This data describes a binding interaction between two proteins.

Sequence of protein 1:
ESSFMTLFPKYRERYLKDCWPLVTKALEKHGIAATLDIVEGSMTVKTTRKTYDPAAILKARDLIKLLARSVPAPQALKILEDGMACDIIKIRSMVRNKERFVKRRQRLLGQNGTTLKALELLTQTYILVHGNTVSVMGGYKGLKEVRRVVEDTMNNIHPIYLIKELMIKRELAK

Contacts between the two chains:
Residue R110 in protein 2 is in contact with residue M40 in protein 1 (closest heavy-atom distance 2.3 Å).
Residue C114 in protein 2 interacts with residue S77 in protein 1 (closest heavy-atom distance 2.3 Å).
Residue R118 in protein 2 interacts with residue I73 in protein 1 (closest heavy-atom distance 3.3 Å).
Residue C114 in protein 2 interacts with residue T41 in protein 1 (closest heavy-atom distance 2.1 Å).
Residue I117 in protein 2 contacts residue S77 in protein 1 (closest heavy-atom distance 3.7 Å).
Residue K119 in protein 2 contacts residue R47 in protein 1 (closest heavy-atom distance 3.8 Å).
Residue C114 in protein 2 contacts residue M78 in protein 1 (closest heavy-atom distance 4.2 Å).
Residue R112 in protein 2 interacts with residue S77 in protein 1 (closest heavy-atom distance 4.3 Å).
Residue C114 in protein 2 is in contact with residue F43 in protein 1 (closest heavy-atom distance 3.7 Å).
Residue S115 in protein 2 contacts residue G76 in protein 1 (closest heavy-atom distance 1.5 Å).
Residue D111 in protein 2 interacts with residue S77 in protein 1 (closest heavy-atom distance 3.7 Å).
Residue M116 in protein 2 contacts residue G76 in protein 1 (closest heavy-atom distance 2.4 Å).
Residue M116 in protein 2 is in contact with residue V74 in protein 1 (closest heavy-atom distance 3.5 Å).
Residue R118 in protein 2 contacts residue K45 in protein 1 (closest heavy-atom distance 1.6 Å).
Residue S115 in protein 2 interacts with residue L42 in protein 1 (closest heavy-atom distance 4.2 Å).
Residue N215 in protein 2 contacts residue E75 in protein 1 (closest heavy-atom distance 2.5 Å).
Residue S115 in protein 2 is in contact with residue D72 in protein 1 (closest heavy-atom distance 2.8 Å).
Residue K119 in protein 2 contacts residue F43 in protein 1 (closest heavy-atom distance 3.5 Å).
Residue S115 in protein 2 is in contact with residue E75 in protein 1 (closest heavy-atom distance 2.8 Å).
Residue Q121 in protein 2 contacts residue K45 in protein 1 (closest heavy-atom distance 3.1 Å).
Residue R118 in protein 2 interacts with residue G76 in protein 1 (closest heavy-atom distance 2.2 Å).
Residue W120 in protein 2 contacts residue Y46 in protein 1 (closest heavy-atom distance 0.9 Å).
Residue R110 in protein 2 interacts with residue T41 in protein 1 (closest heavy-atom distance 3.9 Å).
Residue Q154 in protein 2 is in contact with residue E48 in protein 1 (closest heavy-atom distance 4.2 Å).
Residue M116 in protein 2 contacts residue S77 in protein 1 (closest heavy-atom distance 3.2 Å).
Residue S115 in protein 2 is in contact with residue M78 in protein 1 (closest heavy-atom distance 4.2 Å).
Residue R118 in protein 2 contacts residue L71 in protein 1 (closest heavy-atom distance 4.0 Å).
Residue I117 in protein 2 interacts with residue L42 in protein 1 (closest heavy-atom distance 2.3 Å).
Residue C114 in protein 2 contacts residue M40 in protein 1 (closest heavy-atom distance 3.2 Å).
Residue I117 in protein 2 contacts residue F43 in protein 1 (closest heavy-atom distance 1.2 Å).
Residue I117 in protein 2 contacts residue G76 in protein 1 (closest heavy-atom distance 2.3 Å).
Residue I117 in protein 2 contacts residue E75 in protein 1 (closest heavy-atom distance 1.9 Å).
Residue C114 in protein 2 is in contact with residue G76 in protein 1 (closest heavy-atom distance 2.9 Å).
Residue L113 in protein 2 contacts residue L42 in protein 1 (closest heavy-atom distance 3.7 Å).
Residue R112 in protein 2 is in contact with residue M40 in protein 1 (closest heavy-atom distance 4.3 Å).
Residue R118 in protein 2 interacts with residue P44 in protein 1 (closest heavy-atom distance 2.1 Å).
Residue W120 in protein 2 is in contact with residue K45 in protein 1 (closest heavy-atom distance 1.7 Å).
Residue Q154 in protein 2 interacts with residue K45 in protein 1 (closest heavy-atom distance 2.8 Å).
Residue W120 in protein 2 contacts residue P44 in protein 1 (closest heavy-atom distance 3.9 Å).
Residue K119 in protein 2 contacts residue Y46 in protein 1 (closest heavy-atom distance 2.3 Å).
Residue R118 in protein 2 is in contact with residue S77 in protein 1 (closest heavy-atom distance 2.7 Å).
Residue D111 in protein 2 is in contact with residue M40 in protein 1 (closest heavy-atom distance 2.4 Å).
Residue C114 in protein 2 interacts with residue L42 in protein 1 (closest heavy-atom distance 2.2 Å).
Residue Q214 in protein 2 interacts with residue V74 in protein 1 (closest heavy-atom distance 2.5 Å).
Residue S115 in protein 2 contacts residue T41 in protein 1 (closest heavy-atom distance 3.7 Å).
Residue S115 in protein 2 interacts with residue S77 in protein 1 (closest heavy-atom distance 1.2 Å).
Residue K119 in protein 2 interacts with residue P44 in protein 1 (closest heavy-atom distance 1.1 Å).
Residue D111 in protein 2 is in contact with residue S38 in protein 1 (closest heavy-atom distance 3.9 Å).
Residue M116 in protein 2 interacts with residue E75 in protein 1 (closest heavy-atom distance 0.8 Å).
Residue Q214 in protein 2 interacts with residue I73 in protein 1 (closest heavy-atom distance 4.3 Å).
Residue R112 in protein 2 is in contact with residue E75 in protein 1 (closest heavy-atom distance 3.8 Å).
Residue Q154 in protein 2 interacts with residue R49 in protein 1 (closest heavy-atom distance 4.4 Å).
Residue W120 in protein 2 is in contact with residue R47 in protein 1 (closest heavy-atom distance 2.9 Å).
Residue R118 in protein 2 contacts residue F43 in protein 1 (closest heavy-atom distance 2.5 Å).
Residue R118 in protein 2 interacts with residue Y46 in protein 1 (closest heavy-atom distance 4.4 Å).
Residue R118 in protein 2 contacts residue D72 in protein 1 (closest heavy-atom distance 1.6 Å).
Residue N215 in protein 2 interacts with residue V74 in protein 1 (closest heavy-atom distance 1.6 Å).
Residue I117 in protein 2 interacts with residue P44 in protein 1 (closest heavy-atom distance 3.4 Å).
Residue R118 in protein 2 is in contact with residue E48 in protein 1 (closest heavy-atom distance 4.2 Å).
Residue K119 in protein 2 is in contact with residue K45 in protein 1 (closest heavy-atom distance 0.4 Å).

Sequence of protein 2:
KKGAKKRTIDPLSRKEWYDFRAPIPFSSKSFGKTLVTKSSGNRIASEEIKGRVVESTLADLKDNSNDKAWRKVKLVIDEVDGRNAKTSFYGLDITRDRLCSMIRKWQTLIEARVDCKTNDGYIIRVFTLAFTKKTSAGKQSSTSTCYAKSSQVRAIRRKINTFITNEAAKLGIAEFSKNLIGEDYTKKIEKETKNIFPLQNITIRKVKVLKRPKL